This data describes a binding interaction between two proteins.

Sequence of the first protein:
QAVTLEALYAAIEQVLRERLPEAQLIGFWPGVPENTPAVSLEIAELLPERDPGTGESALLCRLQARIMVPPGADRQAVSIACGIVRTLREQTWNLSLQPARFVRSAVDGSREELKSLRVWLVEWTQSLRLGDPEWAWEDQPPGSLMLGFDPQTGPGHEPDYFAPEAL

Sequence of the second protein:
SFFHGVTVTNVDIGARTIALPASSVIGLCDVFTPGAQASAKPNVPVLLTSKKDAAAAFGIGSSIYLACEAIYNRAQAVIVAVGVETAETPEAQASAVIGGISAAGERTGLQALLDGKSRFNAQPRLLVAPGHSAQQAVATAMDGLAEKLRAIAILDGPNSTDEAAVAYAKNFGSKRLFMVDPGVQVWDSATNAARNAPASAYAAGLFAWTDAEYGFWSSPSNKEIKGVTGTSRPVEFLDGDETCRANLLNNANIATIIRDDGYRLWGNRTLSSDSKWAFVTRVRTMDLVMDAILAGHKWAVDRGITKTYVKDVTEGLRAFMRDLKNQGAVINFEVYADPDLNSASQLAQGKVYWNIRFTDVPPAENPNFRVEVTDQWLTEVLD

Contacts between the two chains:
Residue K308 in the second protein contacts residue W138 in the first protein (closest heavy-atom distance 3.5 Å).
Residue N356 in the second protein is in contact with residue Q155 in the first protein (closest heavy-atom distance 3.9 Å).
Residue H298 in the second protein contacts residue A166 in the first protein (closest heavy-atom distance 3.9 Å).
Residue Y354 in the second protein contacts residue P162 in the first protein (closest heavy-atom distance 3.6 Å).
Residue I357 in the second protein is in contact with residue D153 in the first protein (closest heavy-atom distance 3.2 Å).
Residue I357 in the second protein contacts residue F152 in the first protein (closest heavy-atom distance 3.1 Å).
Residue R151 in the second protein interacts with residue A169 in the first protein (closest heavy-atom distance 3.0 Å).
Residue L318 in the second protein contacts residue L150 in the first protein (closest heavy-atom distance 3.7 Å).
Residue V353 in the second protein interacts with residue L148 in the first protein (closest heavy-atom distance 3.9 Å).
Residue N356 in the second protein is in contact with residue T156 in the first protein (closest heavy-atom distance 3.1 Å).
Residue Q124 in the second protein interacts with residue L170 in the first protein (closest heavy-atom distance 3.0 Å).
Residue Y310 in the second protein is in contact with residue A166 in the first protein (closest heavy-atom distance 3.3 Å).
Residue K308 in the second protein is in contact with residue E141 in the first protein (closest heavy-atom distance 3.2 Å).
Residue Y354 in the second protein interacts with residue M149 in the first protein (closest heavy-atom distance 3.8 Å).
Residue R358 in the second protein contacts residue D153 in the first protein (closest heavy-atom distance 3.6 Å).
Residue N356 in the second protein is in contact with residue F152 in the first protein (closest heavy-atom distance 3.9 Å).
Residue K308 in the second protein is in contact with residue D142 in the first protein (closest heavy-atom distance 3.6 Å).
Residue T307 in the second protein interacts with residue Q143 in the first protein (closest heavy-atom distance 3.2 Å).
Residue W355 in the second protein contacts residue L150 in the first protein (closest heavy-atom distance 3.5 Å).
Residue T307 in the second protein interacts with residue P144 in the first protein (closest heavy-atom distance 3.3 Å).
Residue W355 in the second protein is in contact with residue G151 in the first protein (closest heavy-atom distance 3.1 Å).
Residue M291 in the second protein contacts residue F152 in the first protein (closest heavy-atom distance 3.7 Å).
Residue H298 in the second protein interacts with residue P167 in the first protein (closest heavy-atom distance 3.4 Å).
Residue M291 in the second protein interacts with residue Y164 in the first protein (closest heavy-atom distance 3.5 Å).
Residue I357 in the second protein is in contact with residue L150 in the first protein (closest heavy-atom distance 3.6 Å).
Residue D339 in the second protein interacts with residue T156 in the first protein (closest heavy-atom distance 3.5 Å).
Residue W278 in the second protein contacts residue Q155 in the first protein (closest heavy-atom distance 3.2 Å).
Residue Y310 in the second protein interacts with residue Q143 in the first protein (closest heavy-atom distance 3.8 Å).
Residue R151 in the second protein is in contact with residue L170 in the first protein (closest heavy-atom distance 2.6 Å).
Residue K277 in the second protein interacts with residue P154 in the first protein (closest heavy-atom distance 3.5 Å).
Residue Y310 in the second protein contacts residue P144 in the first protein (closest heavy-atom distance 3.9 Å).
Residue G351 in the second protein interacts with residue S147 in the first protein (closest heavy-atom distance 3.9 Å).
Residue V311 in the second protein is in contact with residue E141 in the first protein (closest heavy-atom distance 3.3 Å).
Residue L150 in the second protein contacts residue L170 in the first protein (closest heavy-atom distance 3.9 Å).
Residue K118 in the second protein is in contact with residue L170 in the first protein (closest heavy-atom distance 3.3 Å).
Residue M287 in the second protein interacts with residue F152 in the first protein (closest heavy-atom distance 3.6 Å).
Residue Y310 in the second protein is in contact with residue L148 in the first protein (closest heavy-atom distance 3.7 Å).
Residue K352 in the second protein contacts residue S147 in the first protein (closest heavy-atom distance 3.9 Å).
Residue Y310 in the second protein contacts residue P145 in the first protein (closest heavy-atom distance 3.4 Å).
Residue L295 in the second protein interacts with residue E168 in the first protein (closest heavy-atom distance 4.0 Å).
Residue K352 in the second protein contacts residue M149 in the first protein (closest heavy-atom distance 3.9 Å).
Residue I306 in the second protein contacts residue P145 in the first protein (closest heavy-atom distance 3.2 Å).
Residue Y354 in the second protein contacts residue E161 in the first protein (closest heavy-atom distance 3.2 Å).
Residue N356 in the second protein contacts residue P162 in the first protein (closest heavy-atom distance 3.9 Å).
Residue V314 in the second protein is in contact with residue L148 in the first protein (closest heavy-atom distance 3.6 Å).
Residue I294 in the second protein interacts with residue Y164 in the first protein (closest heavy-atom distance 3.3 Å).
Residue D341 in the second protein interacts with residue P158 in the first protein (closest heavy-atom distance 3.3 Å).
Residue V311 in the second protein is in contact with residue L148 in the first protein (closest heavy-atom distance 3.7 Å).
Residue T309 in the second protein interacts with residue W138 in the first protein (closest heavy-atom distance 3.5 Å).
Residue K308 in the second protein is in contact with residue Q143 in the first protein (closest heavy-atom distance 3.5 Å).
Residue V311 in the second protein contacts residue Q143 in the first protein (closest heavy-atom distance 3.1 Å).
Residue K312 in the second protein interacts with residue E141 in the first protein (closest heavy-atom distance 3.7 Å).
Residue W355 in the second protein interacts with residue M149 in the first protein (closest heavy-atom distance 3.0 Å).
Residue I357 in the second protein contacts residue G151 in the first protein (closest heavy-atom distance 3.5 Å).
Residue L295 in the second protein contacts residue A169 in the first protein (closest heavy-atom distance 3.5 Å).
Residue L295 in the second protein is in contact with residue L170 in the first protein (closest heavy-atom distance 3.8 Å).
Residue R283 in the second protein interacts with residue P154 in the first protein (closest heavy-atom distance 3.6 Å).
Residue V353 in the second protein interacts with residue M149 in the first protein (closest heavy-atom distance 3.0 Å).
Residue T307 in the second protein is in contact with residue P145 in the first protein (closest heavy-atom distance 3.3 Å).
Residue I294 in the second protein contacts residue L150 in the first protein (closest heavy-atom distance 3.7 Å).